The following describes two proteins that form a bound complex.

Residue-level contacts at the interface:
Residue R500 in protein 1 interacts with residue E36 in protein 2 (closest heavy-atom distance 4.6 Å).
Residue H497 in protein 1 contacts residue T41 in protein 2 (closest heavy-atom distance 3.1 Å).
Residue R503 in protein 1 contacts residue L34 in protein 2 (closest heavy-atom distance 4.1 Å).
Residue E962 in protein 1 interacts with residue R33 in protein 2 (closest heavy-atom distance 4.8 Å).
Residue V501 in protein 1 is in contact with residue D37 in protein 2 (closest heavy-atom distance 3.6 Å).
Residue V501 in protein 1 contacts residue V40 in protein 2 (closest heavy-atom distance 4.7 Å).
Residue R502 in protein 1 is in contact with residue D37 in protein 2 (closest heavy-atom distance 3.2 Å).
Residue R502 in protein 1 contacts residue R33 in protein 2 (closest heavy-atom distance 3.4 Å).
Residue H497 in protein 1 is in contact with residue V40 in protein 2 (closest heavy-atom distance 3.8 Å).
Residue R958 in protein 1 is in contact with residue E36 in protein 2 (closest heavy-atom distance 4.3 Å).
Residue R500 in protein 1 contacts residue D37 in protein 2 (closest heavy-atom distance 4.5 Å).
Residue R503 in protein 1 contacts residue D37 in protein 2 (closest heavy-atom distance 4.6 Å).
Residue R502 in protein 1 contacts residue R32 in protein 2 (closest heavy-atom distance 4.4 Å).
Residue R500 in protein 1 is in contact with residue V40 in protein 2 (closest heavy-atom distance 3.6 Å).
Residue H497 in protein 1 is in contact with residue M42 in protein 2 (closest heavy-atom distance 4.6 Å).
Residue R502 in protein 1 interacts with residue E36 in protein 2 (closest heavy-atom distance 3.3 Å).

Sequence of protein 2:
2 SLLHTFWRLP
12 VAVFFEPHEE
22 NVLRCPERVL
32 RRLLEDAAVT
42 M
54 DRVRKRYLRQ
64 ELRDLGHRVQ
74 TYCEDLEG

Sequence of protein 1:
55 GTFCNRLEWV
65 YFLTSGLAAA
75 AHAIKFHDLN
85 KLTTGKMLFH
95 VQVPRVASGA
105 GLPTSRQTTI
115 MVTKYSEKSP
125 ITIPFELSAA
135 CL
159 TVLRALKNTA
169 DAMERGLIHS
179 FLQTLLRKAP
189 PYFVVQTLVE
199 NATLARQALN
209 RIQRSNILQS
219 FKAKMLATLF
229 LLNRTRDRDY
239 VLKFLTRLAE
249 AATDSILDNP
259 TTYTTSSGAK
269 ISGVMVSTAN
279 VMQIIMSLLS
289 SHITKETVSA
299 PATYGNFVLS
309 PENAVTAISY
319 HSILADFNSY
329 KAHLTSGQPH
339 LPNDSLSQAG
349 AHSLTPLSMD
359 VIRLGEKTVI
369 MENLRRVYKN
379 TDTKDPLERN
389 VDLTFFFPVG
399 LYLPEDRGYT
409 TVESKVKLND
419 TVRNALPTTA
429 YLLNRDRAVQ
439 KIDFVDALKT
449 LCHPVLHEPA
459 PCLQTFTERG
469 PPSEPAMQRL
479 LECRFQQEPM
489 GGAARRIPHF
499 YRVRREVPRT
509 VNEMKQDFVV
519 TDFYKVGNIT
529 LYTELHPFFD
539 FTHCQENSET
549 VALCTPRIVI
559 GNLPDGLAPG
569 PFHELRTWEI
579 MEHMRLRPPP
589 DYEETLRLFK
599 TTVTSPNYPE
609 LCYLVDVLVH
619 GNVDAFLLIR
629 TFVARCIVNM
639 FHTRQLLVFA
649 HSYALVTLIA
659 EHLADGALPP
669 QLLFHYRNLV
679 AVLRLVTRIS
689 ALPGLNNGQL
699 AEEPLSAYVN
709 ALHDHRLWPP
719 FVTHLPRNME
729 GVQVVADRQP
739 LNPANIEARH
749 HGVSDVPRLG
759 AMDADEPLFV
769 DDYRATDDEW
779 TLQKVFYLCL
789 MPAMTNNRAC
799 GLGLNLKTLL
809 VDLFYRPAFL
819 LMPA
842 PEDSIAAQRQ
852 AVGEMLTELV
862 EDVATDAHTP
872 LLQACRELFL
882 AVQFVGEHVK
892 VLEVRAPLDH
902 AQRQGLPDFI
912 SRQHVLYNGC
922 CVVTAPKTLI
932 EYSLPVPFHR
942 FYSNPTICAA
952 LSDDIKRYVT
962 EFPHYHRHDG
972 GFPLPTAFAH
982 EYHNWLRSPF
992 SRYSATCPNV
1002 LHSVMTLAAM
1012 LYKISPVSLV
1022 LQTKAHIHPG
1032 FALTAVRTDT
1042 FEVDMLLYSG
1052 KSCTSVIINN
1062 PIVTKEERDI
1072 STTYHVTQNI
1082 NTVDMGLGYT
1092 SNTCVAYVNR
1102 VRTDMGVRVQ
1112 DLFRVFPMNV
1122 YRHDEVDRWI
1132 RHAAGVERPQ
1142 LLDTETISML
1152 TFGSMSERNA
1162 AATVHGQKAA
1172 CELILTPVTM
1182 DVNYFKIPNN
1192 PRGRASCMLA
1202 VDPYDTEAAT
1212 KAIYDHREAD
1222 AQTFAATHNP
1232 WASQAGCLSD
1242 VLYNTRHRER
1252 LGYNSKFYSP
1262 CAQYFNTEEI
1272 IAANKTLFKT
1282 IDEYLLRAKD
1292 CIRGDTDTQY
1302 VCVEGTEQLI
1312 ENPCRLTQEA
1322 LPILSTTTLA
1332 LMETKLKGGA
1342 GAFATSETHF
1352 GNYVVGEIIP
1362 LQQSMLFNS